Sequence of protein 1:
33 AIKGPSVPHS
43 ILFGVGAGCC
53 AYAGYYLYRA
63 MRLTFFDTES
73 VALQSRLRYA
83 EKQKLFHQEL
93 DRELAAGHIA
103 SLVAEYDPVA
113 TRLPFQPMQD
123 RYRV

Interface contacts:
Residue Y226 in protein 2 interacts with residue E91 in protein 1 (closest heavy-atom distance 3.5 Å).
Residue V256 in protein 2 is in contact with residue A106 in protein 1 (closest heavy-atom distance 3.6 Å).
Residue V251 in protein 2 is in contact with residue A106 in protein 1 (closest heavy-atom distance 3.7 Å).
Residue T255 in protein 2 is in contact with residue A106 in protein 1 (closest heavy-atom distance 3.3 Å).
Residue D200 in protein 2 is in contact with residue R61 in protein 1 (closest heavy-atom distance 3.0 Å).
Residue P252 in protein 2 is in contact with residue V105 in protein 1 (closest heavy-atom distance 3.8 Å).
Residue V219 in protein 2 interacts with residue E83 in protein 1 (closest heavy-atom distance 3.1 Å).
Residue S221 in protein 2 is in contact with residue K84 in protein 1 (closest heavy-atom distance 3.7 Å).
Residue V213 in protein 2 contacts residue R80 in protein 1 (closest heavy-atom distance 4.2 Å).
Residue L209 in protein 2 interacts with residue L65 in protein 1 (closest heavy-atom distance 4.5 Å).
Residue P241 in protein 2 is in contact with residue Q90 in protein 1 (closest heavy-atom distance 4.5 Å).
Residue M199 in protein 2 is in contact with residue Y58 in protein 1 (closest heavy-atom distance 3.6 Å).
Residue S221 in protein 2 is in contact with residue L87 in protein 1 (closest heavy-atom distance 4.2 Å).
Residue L207 in protein 2 is in contact with residue A62 in protein 1 (closest heavy-atom distance 4.6 Å).
Residue I203 in protein 2 contacts residue R61 in protein 1 (closest heavy-atom distance 3.8 Å).
Residue P252 in protein 2 interacts with residue A106 in protein 1 (closest heavy-atom distance 3.4 Å).
Residue P239 in protein 2 contacts residue E83 in protein 1 (closest heavy-atom distance 4.0 Å).
Residue I203 in protein 2 is in contact with residue L65 in protein 1 (closest heavy-atom distance 4.3 Å).
Residue H247 in protein 2 is in contact with residue A98 in protein 1 (closest heavy-atom distance 3.5 Å).
Residue M199 in protein 2 is in contact with residue Y57 in protein 1 (closest heavy-atom distance 3.9 Å).
Residue G254 in protein 2 contacts residue A106 in protein 1 (closest heavy-atom distance 3.2 Å).
Residue D200 in protein 2 contacts residue L65 in protein 1 (closest heavy-atom distance 3.5 Å).
Residue L207 in protein 2 is in contact with residue T66 in protein 1 (closest heavy-atom distance 3.8 Å).
Residue T253 in protein 2 is in contact with residue Y108 in protein 1 (closest heavy-atom distance 3.5 Å).
Residue V251 in protein 2 interacts with residue A102 in protein 1 (closest heavy-atom distance 4.3 Å).
Residue G254 in protein 2 interacts with residue V105 in protein 1 (closest heavy-atom distance 4.3 Å).
Residue R204 in protein 2 contacts residue L65 in protein 1 (closest heavy-atom distance 3.9 Å).
Residue P210 in protein 2 interacts with residue Q76 in protein 1 (closest heavy-atom distance 4.3 Å).
Residue G254 in protein 2 interacts with residue Y108 in protein 1 (closest heavy-atom distance 2.9 Å).
Residue P239 in protein 2 interacts with residue K86 in protein 1 (closest heavy-atom distance 4.0 Å).
Residue Y226 in protein 2 interacts with residue Q90 in protein 1 (closest heavy-atom distance 3.9 Å).
Residue M199 in protein 2 is in contact with residue R61 in protein 1 (closest heavy-atom distance 3.5 Å).
Residue M199 in protein 2 contacts residue Y54 in protein 1 (closest heavy-atom distance 4.4 Å).
Residue W196 in protein 2 is in contact with residue R61 in protein 1 (closest heavy-atom distance 3.3 Å).
Residue Y226 in protein 2 contacts residue L87 in protein 1 (closest heavy-atom distance 3.7 Å).
Residue R228 in protein 2 interacts with residue E83 in protein 1 (closest heavy-atom distance 2.7 Å).
Residue F248 in protein 2 is in contact with residue A102 in protein 1 (closest heavy-atom distance 4.4 Å).
Residue S222 in protein 2 is in contact with residue E91 in protein 1 (closest heavy-atom distance 2.8 Å).
Residue T253 in protein 2 contacts residue V105 in protein 1 (closest heavy-atom distance 3.4 Å).
Residue S221 in protein 2 contacts residue R80 in protein 1 (closest heavy-atom distance 4.3 Å).
Residue V256 in protein 2 interacts with residue E107 in protein 1 (closest heavy-atom distance 3.8 Å).
Residue S222 in protein 2 is in contact with residue L87 in protein 1 (closest heavy-atom distance 3.9 Å).
Residue F194 in protein 2 is in contact with residue Y54 in protein 1 (closest heavy-atom distance 4.4 Å).
Residue P258 in protein 2 is in contact with residue E107 in protein 1 (closest heavy-atom distance 3.6 Å).
Residue W196 in protein 2 interacts with residue Y57 in protein 1 (closest heavy-atom distance 4.0 Å).
Residue I203 in protein 2 contacts residue Y58 in protein 1 (closest heavy-atom distance 3.9 Å).
Residue I203 in protein 2 contacts residue A62 in protein 1 (closest heavy-atom distance 3.8 Å).
Residue Q202 in protein 2 is in contact with residue Y58 in protein 1 (closest heavy-atom distance 2.6 Å).
Residue A249 in protein 2 is in contact with residue V105 in protein 1 (closest heavy-atom distance 4.0 Å).
Residue G254 in protein 2 is in contact with residue D109 in protein 1 (closest heavy-atom distance 3.7 Å).
Residue P239 in protein 2 contacts residue L87 in protein 1 (closest heavy-atom distance 4.2 Å).
Residue S224 in protein 2 is in contact with residue E91 in protein 1 (closest heavy-atom distance 3.5 Å).
Residue R204 in protein 2 contacts residue S72 in protein 1 (closest heavy-atom distance 3.8 Å).
Residue T253 in protein 2 contacts residue A106 in protein 1 (closest heavy-atom distance 4.1 Å).
Residue V251 in protein 2 interacts with residue V105 in protein 1 (closest heavy-atom distance 4.0 Å).
Residue S221 in protein 2 interacts with residue E83 in protein 1 (closest heavy-atom distance 3.0 Å).
Residue P212 in protein 2 is in contact with residue Q76 in protein 1 (closest heavy-atom distance 4.5 Å).
Residue V219 in protein 2 interacts with residue L87 in protein 1 (closest heavy-atom distance 4.1 Å).
Residue T253 in protein 2 is in contact with residue P110 in protein 1 (closest heavy-atom distance 4.1 Å).
Residue A249 in protein 2 contacts residue A102 in protein 1 (closest heavy-atom distance 3.9 Å).

These two protein chains interact to form a complex.

Sequence of protein 2:
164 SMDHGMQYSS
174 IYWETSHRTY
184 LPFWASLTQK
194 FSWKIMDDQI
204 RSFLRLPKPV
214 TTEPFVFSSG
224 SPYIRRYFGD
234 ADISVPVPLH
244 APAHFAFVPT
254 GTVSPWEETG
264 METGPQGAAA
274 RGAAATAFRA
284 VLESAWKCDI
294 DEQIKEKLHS